Residue-level contacts at the interface:
Residue V49 in the first protein interacts with residue L56 in the second protein (closest heavy-atom distance 3.3 Å).
Residue Y46 in the first protein interacts with residue E53 in the second protein (closest heavy-atom distance 3.5 Å).
Residue R19 in the first protein is in contact with residue L22 in the second protein (closest heavy-atom distance 4.2 Å).
Residue I25 in the first protein interacts with residue D15 in the second protein (closest heavy-atom distance 4.3 Å).
Residue F11 in the first protein contacts residue I28 in the second protein (closest heavy-atom distance 3.7 Å).
Residue I60 in the first protein interacts with residue L42 in the second protein (closest heavy-atom distance 3.6 Å).
Residue S63 in the first protein interacts with residue R32 in the second protein (closest heavy-atom distance 2.7 Å).
Residue L22 in the first protein is in contact with residue D15 in the second protein (closest heavy-atom distance 3.2 Å).
Residue V49 in the first protein interacts with residue V49 in the second protein (closest heavy-atom distance 3.9 Å).
Residue L56 in the first protein interacts with residue Y46 in the second protein (closest heavy-atom distance 3.7 Å).
Residue V18 in the first protein contacts residue L22 in the second protein (closest heavy-atom distance 4.1 Å).
Residue H26 in the first protein interacts with residue R19 in the second protein (closest heavy-atom distance 2.8 Å).
Residue V18 in the first protein contacts residue L21 in the second protein (closest heavy-atom distance 3.5 Å).
Residue R32 in the first protein is in contact with residue V62 in the second protein (closest heavy-atom distance 4.1 Å).
Residue L14 in the first protein interacts with residue I25 in the second protein (closest heavy-atom distance 4.2 Å).
Residue L21 in the first protein is in contact with residue L56 in the second protein (closest heavy-atom distance 4.2 Å).
Residue F11 in the first protein contacts residue I25 in the second protein (closest heavy-atom distance 3.8 Å).
Residue L56 in the first protein is in contact with residue V49 in the second protein (closest heavy-atom distance 4.0 Å).
Residue H64 in the first protein contacts residue L42 in the second protein (closest heavy-atom distance 3.4 Å).
Residue L22 in the first protein contacts residue R19 in the second protein (closest heavy-atom distance 3.6 Å).
Residue S63 in the first protein contacts residue D38 in the second protein (closest heavy-atom distance 4.0 Å).
Residue I25 in the first protein contacts residue V18 in the second protein (closest heavy-atom distance 4.4 Å).
Residue L22 in the first protein interacts with residue V18 in the second protein (closest heavy-atom distance 3.8 Å).
Residue L21 in the first protein contacts residue V18 in the second protein (closest heavy-atom distance 3.7 Å).
Residue R19 in the first protein contacts residue H26 in the second protein (closest heavy-atom distance 3.3 Å).
Residue I28 in the first protein interacts with residue F11 in the second protein (closest heavy-atom distance 3.6 Å).
Residue D15 in the first protein is in contact with residue L22 in the second protein (closest heavy-atom distance 3.4 Å).
Residue H26 in the first protein contacts residue D15 in the second protein (closest heavy-atom distance 2.5 Å).
Residue L59 in the first protein is in contact with residue L42 in the second protein (closest heavy-atom distance 4.2 Å).
Residue I25 in the first protein interacts with residue F11 in the second protein (closest heavy-atom distance 4.1 Å).
Residue S63 in the first protein contacts residue L42 in the second protein (closest heavy-atom distance 4.1 Å).
Residue F11 in the first protein contacts residue K29 in the second protein (closest heavy-atom distance 3.6 Å).
Residue L42 in the first protein is in contact with residue L59 in the second protein (closest heavy-atom distance 3.9 Å).
Residue E53 in the first protein interacts with residue E53 in the second protein (closest heavy-atom distance 4.0 Å).
Residue Y46 in the first protein contacts residue Y57 in the second protein (closest heavy-atom distance 4.2 Å).
Residue E53 in the first protein is in contact with residue V49 in the second protein (closest heavy-atom distance 4.1 Å).
Residue I25 in the first protein contacts residue L14 in the second protein (closest heavy-atom distance 4.2 Å).
Residue V18 in the first protein contacts residue V18 in the second protein (closest heavy-atom distance 3.7 Å).
Residue V49 in the first protein contacts residue E53 in the second protein (closest heavy-atom distance 4.1 Å).
Residue R32 in the first protein interacts with residue E7 in the second protein (closest heavy-atom distance 2.5 Å).
Residue R32 in the first protein interacts with residue F11 in the second protein (closest heavy-atom distance 3.9 Å).
Residue I25 in the first protein contacts residue L56 in the second protein (closest heavy-atom distance 4.0 Å).
Residue K39 in the first protein contacts residue S63 in the second protein (closest heavy-atom distance 4.4 Å).
Residue L42 in the first protein interacts with residue I60 in the second protein (closest heavy-atom distance 3.9 Å).
Residue I52 in the first protein is in contact with residue L21 in the second protein (closest heavy-atom distance 4.3 Å).
Residue E53 in the first protein contacts residue Q50 in the second protein (closest heavy-atom distance 3.5 Å).
Residue Y46 in the first protein is in contact with residue L56 in the second protein (closest heavy-atom distance 4.2 Å).
Residue L42 in the first protein interacts with residue S63 in the second protein (closest heavy-atom distance 3.3 Å).
Residue E7 in the first protein interacts with residue R32 in the second protein (closest heavy-atom distance 3.7 Å).
Residue A45 in the first protein is in contact with residue L56 in the second protein (closest heavy-atom distance 3.6 Å).
Residue V49 in the first protein interacts with residue I52 in the second protein (closest heavy-atom distance 3.1 Å).
Residue D15 in the first protein contacts residue H26 in the second protein (closest heavy-atom distance 2.7 Å).
Residue L56 in the first protein is in contact with residue A45 in the second protein (closest heavy-atom distance 3.9 Å).
Residue R32 in the first protein is in contact with residue S63 in the second protein (closest heavy-atom distance 3.9 Å).
Residue K29 in the first protein is in contact with residue F11 in the second protein (closest heavy-atom distance 3.7 Å).
Residue L21 in the first protein contacts residue I52 in the second protein (closest heavy-atom distance 3.9 Å).
Residue Y46 in the first protein contacts residue I60 in the second protein (closest heavy-atom distance 3.6 Å).
Residue I52 in the first protein interacts with residue V49 in the second protein (closest heavy-atom distance 4.0 Å).
Residue H64 in the first protein is in contact with residue D38 in the second protein (closest heavy-atom distance 3.6 Å).
Residue F11 in the first protein interacts with residue R32 in the second protein (closest heavy-atom distance 4.0 Å).

Sequence of the first protein:
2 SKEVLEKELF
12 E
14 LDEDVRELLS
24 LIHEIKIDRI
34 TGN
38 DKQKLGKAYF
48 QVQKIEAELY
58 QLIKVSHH

These two protein chains interact to form a complex.

Sequence of the second protein:
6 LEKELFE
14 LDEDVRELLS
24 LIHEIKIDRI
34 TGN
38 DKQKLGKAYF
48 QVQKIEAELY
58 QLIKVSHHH